Sequence of chain B:
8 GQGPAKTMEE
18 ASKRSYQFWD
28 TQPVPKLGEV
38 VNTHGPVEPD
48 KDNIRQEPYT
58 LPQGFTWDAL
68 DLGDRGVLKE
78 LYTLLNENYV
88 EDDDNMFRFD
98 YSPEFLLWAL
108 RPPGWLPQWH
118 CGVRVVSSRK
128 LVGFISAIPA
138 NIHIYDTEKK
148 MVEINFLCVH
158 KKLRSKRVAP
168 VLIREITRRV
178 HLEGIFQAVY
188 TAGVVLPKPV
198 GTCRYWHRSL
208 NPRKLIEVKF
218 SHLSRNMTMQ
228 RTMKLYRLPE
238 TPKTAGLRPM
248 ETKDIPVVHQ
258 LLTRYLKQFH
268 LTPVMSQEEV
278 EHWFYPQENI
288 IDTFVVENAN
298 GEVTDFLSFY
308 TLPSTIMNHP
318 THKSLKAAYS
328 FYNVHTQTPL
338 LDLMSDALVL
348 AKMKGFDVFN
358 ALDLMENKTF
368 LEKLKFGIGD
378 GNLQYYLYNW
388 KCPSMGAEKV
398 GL

This data describes a binding interaction between two proteins.

Contacts between the two chains:
Residue E88 in chain B is in contact with residue F4 in chain A (closest heavy-atom distance 3.7 Å).
Residue I375 in chain B contacts residue R8 in chain A (closest heavy-atom distance 2.9 Å).
Residue S218 in chain B is in contact with residue P7 in chain A (closest heavy-atom distance 4.0 Å).
Residue H204 in chain B interacts with residue S5 in chain A (closest heavy-atom distance 2.7 Å).
Residue G376 in chain B is in contact with residue P7 in chain A (closest heavy-atom distance 4.0 Å).
Residue D377 in chain B contacts residue F4 in chain A (closest heavy-atom distance 4.6 Å).
Residue H204 in chain B interacts with residue P7 in chain A (closest heavy-atom distance 3.5 Å).
Residue V87 in chain B interacts with residue C3 in chain A (closest heavy-atom distance 4.0 Å).
Residue G378 in chain B contacts residue F4 in chain A (closest heavy-atom distance 3.9 Å).
Residue I375 in chain B interacts with residue P7 in chain A (closest heavy-atom distance 3.5 Å).
Residue F217 in chain B contacts residue S5 in chain A (closest heavy-atom distance 3.6 Å).
Residue G374 in chain B is in contact with residue P7 in chain A (closest heavy-atom distance 4.9 Å).
Residue G378 in chain B contacts residue C3 in chain A (closest heavy-atom distance 4.9 Å).
Residue K216 in chain B contacts residue K6 in chain A (closest heavy-atom distance 3.4 Å).
Residue F217 in chain B is in contact with residue F4 in chain A (closest heavy-atom distance 4.2 Å).
Residue F96 in chain B interacts with residue D2 in chain A (closest heavy-atom distance 3.5 Å).
Residue G190 in chain B is in contact with residue C3 in chain A (closest heavy-atom distance 3.6 Å).
Residue A189 in chain B is in contact with residue C3 in chain A (closest heavy-atom distance 4.6 Å).
Residue D89 in chain B is in contact with residue F4 in chain A (closest heavy-atom distance 3.5 Å).
Residue T188 in chain B is in contact with residue D2 in chain A (closest heavy-atom distance 4.6 Å).
Residue F96 in chain B interacts with residue C3 in chain A (closest heavy-atom distance 3.6 Å).
Residue L309 in chain B contacts residue D2 in chain A (closest heavy-atom distance 4.2 Å).
Residue Y326 in chain B interacts with residue D2 in chain A (closest heavy-atom distance 3.6 Å).
Residue Y98 in chain B is in contact with residue D2 in chain A (closest heavy-atom distance 4.5 Å).
Residue H219 in chain B interacts with residue K6 in chain A (closest heavy-atom distance 4.1 Å).
Residue G378 in chain B contacts residue K6 in chain A (closest heavy-atom distance 4.9 Å).
Residue Y326 in chain B is in contact with residue C3 in chain A (closest heavy-atom distance 4.5 Å).
Residue Y307 in chain B contacts residue D2 in chain A (closest heavy-atom distance 2.2 Å).
Residue S311 in chain B is in contact with residue F4 in chain A (closest heavy-atom distance 3.5 Å).
Residue F94 in chain B contacts residue K6 in chain A (closest heavy-atom distance 4.9 Å).
Residue D377 in chain B interacts with residue R8 in chain A (closest heavy-atom distance 4.1 Å).
Residue F217 in chain B contacts residue P7 in chain A (closest heavy-atom distance 3.4 Å).
Residue Y202 in chain B is in contact with residue C3 in chain A (closest heavy-atom distance 3.4 Å).
Residue D377 in chain B is in contact with residue S5 in chain A (closest heavy-atom distance 3.3 Å).
Residue L322 in chain B contacts residue F4 in chain A (closest heavy-atom distance 4.8 Å).
Residue N379 in chain B contacts residue C3 in chain A (closest heavy-atom distance 3.0 Å).
Residue Y202 in chain B is in contact with residue S5 in chain A (closest heavy-atom distance 3.4 Å).
Residue D377 in chain B is in contact with residue P7 in chain A (closest heavy-atom distance 4.6 Å).
Residue G376 in chain B is in contact with residue R8 in chain A (closest heavy-atom distance 3.9 Å).
Residue V87 in chain B contacts residue D2 in chain A (closest heavy-atom distance 4.2 Å).
Residue I375 in chain B contacts residue K6 in chain A (closest heavy-atom distance 4.6 Å).
Residue H204 in chain B contacts residue K6 in chain A (closest heavy-atom distance 3.5 Å).
Residue D91 in chain B interacts with residue K6 in chain A (closest heavy-atom distance 4.2 Å).
Residue V87 in chain B is in contact with residue F4 in chain A (closest heavy-atom distance 3.8 Å).
Residue F94 in chain B is in contact with residue F4 in chain A (closest heavy-atom distance 3.4 Å).
Residue D377 in chain B is in contact with residue K6 in chain A (closest heavy-atom distance 3.0 Å).
Residue F217 in chain B is in contact with residue K6 in chain A (closest heavy-atom distance 3.4 Å).
Residue Y86 in chain B interacts with residue D2 in chain A (closest heavy-atom distance 5.0 Å).
Residue G376 in chain B interacts with residue K6 in chain A (closest heavy-atom distance 3.4 Å).
Residue R95 in chain B interacts with residue F4 in chain A (closest heavy-atom distance 5.0 Å).
Residue G378 in chain B contacts residue S5 in chain A (closest heavy-atom distance 3.1 Å).
Residue L380 in chain B is in contact with residue C3 in chain A (closest heavy-atom distance 4.1 Å).
Residue G376 in chain B is in contact with residue S5 in chain A (closest heavy-atom distance 3.4 Å).
Residue L380 in chain B contacts residue D2 in chain A (closest heavy-atom distance 4.4 Å).
Residue Y202 in chain B contacts residue D2 in chain A (closest heavy-atom distance 2.5 Å).
Residue M93 in chain B is in contact with residue K6 in chain A (closest heavy-atom distance 3.5 Å).
Residue F96 in chain B contacts residue F4 in chain A (closest heavy-atom distance 3.5 Å).

Sequence of chain A:
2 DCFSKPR